Sequence of the second protein:
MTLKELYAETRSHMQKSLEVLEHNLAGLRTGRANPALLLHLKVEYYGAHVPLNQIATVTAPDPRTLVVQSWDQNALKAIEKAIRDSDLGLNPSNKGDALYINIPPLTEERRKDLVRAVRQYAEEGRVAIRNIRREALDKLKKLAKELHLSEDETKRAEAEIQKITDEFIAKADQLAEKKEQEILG

Interface contacts:
Residue R110 in the second protein contacts residue T38 in the first protein (closest heavy-atom distance 4.9 Å).
Residue R110 in the second protein interacts with residue E79 in the first protein (closest heavy-atom distance 2.7 Å).
Residue L106 in the second protein interacts with residue H80 in the first protein (closest heavy-atom distance 3.9 Å).
Residue L106 in the second protein interacts with residue E79 in the first protein (closest heavy-atom distance 3.4 Å).

The following describes two proteins that form a bound complex.

Sequence of the first protein:
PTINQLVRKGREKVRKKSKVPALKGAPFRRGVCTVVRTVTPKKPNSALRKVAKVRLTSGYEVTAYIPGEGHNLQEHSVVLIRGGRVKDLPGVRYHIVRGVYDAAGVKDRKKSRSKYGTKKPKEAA